These two protein chains interact to form a complex.

Sequence of chain A:
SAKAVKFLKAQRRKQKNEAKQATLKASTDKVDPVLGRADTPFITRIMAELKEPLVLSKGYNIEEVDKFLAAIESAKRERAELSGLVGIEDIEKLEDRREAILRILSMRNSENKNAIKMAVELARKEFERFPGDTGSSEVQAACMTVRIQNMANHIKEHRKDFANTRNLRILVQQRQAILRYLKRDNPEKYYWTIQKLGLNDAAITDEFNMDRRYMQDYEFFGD

Residue-level contacts at the interface:
Residue V280 in chain B contacts residue A108 in chain A (closest heavy-atom distance 4.2 Å).
Residue K273 in chain B interacts with residue R112 in chain A (closest heavy-atom distance 4.2 Å).
Residue T212 in chain B interacts with residue D133 in chain A (closest heavy-atom distance 3.2 Å).
Residue K195 in chain B contacts residue G92 in chain A (closest heavy-atom distance 3.8 Å).
Residue Y203 in chain B interacts with residue I105 in chain A (closest heavy-atom distance 3.8 Å).
Residue Y203 in chain B is in contact with residue L131 in chain A (closest heavy-atom distance 3.5 Å).
Residue L288 in chain B is in contact with residue L115 in chain A (closest heavy-atom distance 3.6 Å).
Residue L199 in chain B is in contact with residue I138 in chain A (closest heavy-atom distance 3.6 Å).
Residue K195 in chain B contacts residue K91 in chain A (closest heavy-atom distance 3.1 Å).
Residue L200 in chain B contacts residue F101 in chain A (closest heavy-atom distance 3.9 Å).
Residue L196 in chain B contacts residue F101 in chain A (closest heavy-atom distance 3.5 Å).
Residue Q215 in chain B contacts residue D133 in chain A (closest heavy-atom distance 3.5 Å).
Residue L284 in chain B interacts with residue A104 in chain A (closest heavy-atom distance 4.0 Å).
Residue F275 in chain B contacts residue K109 in chain A (closest heavy-atom distance 3.4 Å).
Residue L288 in chain B interacts with residue R112 in chain A (closest heavy-atom distance 3.7 Å).
Residue Y203 in chain B is in contact with residue L102 in chain A (closest heavy-atom distance 3.5 Å).
Residue V280 in chain B interacts with residue A104 in chain A (closest heavy-atom distance 3.8 Å).
Residue L288 in chain B contacts residue E111 in chain A (closest heavy-atom distance 3.0 Å).
Residue E272 in chain B is in contact with residue R112 in chain A (closest heavy-atom distance 3.1 Å).
Residue Y203 in chain B is in contact with residue K109 in chain A (closest heavy-atom distance 3.6 Å).
Residue F275 in chain B is in contact with residue R112 in chain A (closest heavy-atom distance 3.5 Å).
Residue V211 in chain B interacts with residue R140 in chain A (closest heavy-atom distance 3.8 Å).
Residue L199 in chain B is in contact with residue V98 in chain A (closest heavy-atom distance 3.9 Å).
Residue H192 in chain B contacts residue E97 in chain A (closest heavy-atom distance 2.6 Å).
Residue S292 in chain B contacts residue L115 in chain A (closest heavy-atom distance 3.5 Å).
Residue N207 in chain B interacts with residue R134 in chain A (closest heavy-atom distance 3.6 Å).
Residue I277 in chain B contacts residue F101 in chain A (closest heavy-atom distance 4.0 Å).
Residue R184 in chain B contacts residue P168 in chain A (closest heavy-atom distance 3.6 Å).
Residue L199 in chain B contacts residue L142 in chain A (closest heavy-atom distance 4.0 Å).
Residue L199 in chain B contacts residue Y93 in chain A (closest heavy-atom distance 4.1 Å).
Residue L202 in chain B interacts with residue I138 in chain A (closest heavy-atom distance 4.3 Å).
Residue L200 in chain B interacts with residue I105 in chain A (closest heavy-atom distance 3.3 Å).
Residue V280 in chain B contacts residue F101 in chain A (closest heavy-atom distance 4.0 Å).
Residue Y203 in chain B is in contact with residue R134 in chain A (closest heavy-atom distance 2.6 Å).
Residue Y283 in chain B interacts with residue A104 in chain A (closest heavy-atom distance 4.1 Å).
Residue F209 in chain B is in contact with residue I141 in chain A (closest heavy-atom distance 3.9 Å).
Residue V211 in chain B is in contact with residue A137 in chain A (closest heavy-atom distance 3.9 Å).
Residue H204 in chain B interacts with residue R134 in chain A (closest heavy-atom distance 3.4 Å).
Residue Y283 in chain B is in contact with residue S107 in chain A (closest heavy-atom distance 3.2 Å).
Residue L279 in chain B interacts with residue R112 in chain A (closest heavy-atom distance 3.7 Å).
Residue A206 in chain B interacts with residue R134 in chain A (closest heavy-atom distance 3.9 Å).
Residue L288 in chain B is in contact with residue A108 in chain A (closest heavy-atom distance 3.9 Å).
Residue K195 in chain B contacts residue Y93 in chain A (closest heavy-atom distance 2.8 Å).
Residue V211 in chain B contacts residue D133 in chain A (closest heavy-atom distance 3.8 Å).
Residue V211 in chain B interacts with residue E136 in chain A (closest heavy-atom distance 4.3 Å).
Residue F275 in chain B is in contact with residue I105 in chain A (closest heavy-atom distance 3.9 Å).
Residue V280 in chain B contacts residue I105 in chain A (closest heavy-atom distance 3.6 Å).
Residue E198 in chain B interacts with residue Y93 in chain A (closest heavy-atom distance 4.2 Å).
Residue Y203 in chain B interacts with residue E106 in chain A (closest heavy-atom distance 2.9 Å).
Residue F209 in chain B contacts residue A137 in chain A (closest heavy-atom distance 4.2 Å).
Residue Y283 in chain B interacts with residue A108 in chain A (closest heavy-atom distance 3.6 Å).
Residue Y283 in chain B is in contact with residue E111 in chain A (closest heavy-atom distance 3.0 Å).
Residue K289 in chain B is in contact with residue E111 in chain A (closest heavy-atom distance 2.7 Å).
Residue Y203 in chain B interacts with residue I138 in chain A (closest heavy-atom distance 3.6 Å).
Residue I291 in chain B interacts with residue L115 in chain A (closest heavy-atom distance 4.3 Å).
Residue R184 in chain B is in contact with residue G169 in chain A (closest heavy-atom distance 3.9 Å).
Residue S270 in chain B contacts residue R112 in chain A (closest heavy-atom distance 3.5 Å).
Residue L196 in chain B interacts with residue E97 in chain A (closest heavy-atom distance 3.3 Å).
Residue L279 in chain B interacts with residue A108 in chain A (closest heavy-atom distance 4.1 Å).
Residue L199 in chain B is in contact with residue F101 in chain A (closest heavy-atom distance 3.7 Å).

Sequence of chain B:
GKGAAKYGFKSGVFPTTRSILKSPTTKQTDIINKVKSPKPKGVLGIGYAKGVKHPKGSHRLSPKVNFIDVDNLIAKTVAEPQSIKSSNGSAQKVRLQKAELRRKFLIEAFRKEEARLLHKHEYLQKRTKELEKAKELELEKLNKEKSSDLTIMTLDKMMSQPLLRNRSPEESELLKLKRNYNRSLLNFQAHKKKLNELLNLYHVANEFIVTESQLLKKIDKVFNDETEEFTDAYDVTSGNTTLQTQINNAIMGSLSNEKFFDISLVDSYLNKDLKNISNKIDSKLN